Sequence of protein 2:
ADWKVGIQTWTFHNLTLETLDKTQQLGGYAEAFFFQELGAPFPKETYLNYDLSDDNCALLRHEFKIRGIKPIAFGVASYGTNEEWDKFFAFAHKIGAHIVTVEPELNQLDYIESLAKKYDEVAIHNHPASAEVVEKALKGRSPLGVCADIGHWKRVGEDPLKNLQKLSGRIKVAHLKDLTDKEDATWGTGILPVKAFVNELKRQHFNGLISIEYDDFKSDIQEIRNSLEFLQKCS

Interface contacts:
Residue V97 in protein 2 contacts residue A214 in protein 1 (closest heavy-atom distance 3.0 Å).
Residue E124 in protein 2 contacts residue V184 in protein 1 (closest heavy-atom distance 3.4 Å).
Residue S99 in protein 2 is in contact with residue R183 in protein 1 (closest heavy-atom distance 3.4 Å).
Residue Q57 in protein 2 contacts residue E212 in protein 1 (closest heavy-atom distance 4.1 Å).
Residue E105 in protein 2 interacts with residue G219 in protein 1 (closest heavy-atom distance 3.5 Å).
Residue E124 in protein 2 contacts residue R183 in protein 1 (closest heavy-atom distance 3.4 Å).
Residue N70 in protein 2 is in contact with residue G219 in protein 1 (closest heavy-atom distance 2.8 Å).
Residue Y71 in protein 2 interacts with residue G219 in protein 1 (closest heavy-atom distance 3.1 Å).
Residue F54 in protein 2 is in contact with residue W216 in protein 1 (closest heavy-atom distance 3.5 Å).
Residue Q129 in protein 2 contacts residue V184 in protein 1 (closest heavy-atom distance 3.8 Å).
Residue F56 in protein 2 is in contact with residue P222 in protein 1 (closest heavy-atom distance 3.7 Å).
Residue F246 in protein 2 is in contact with residue F246 in protein 1 (closest heavy-atom distance 3.7 Å).
Residue E126 in protein 2 interacts with residue G185 in protein 1 (closest heavy-atom distance 3.4 Å).
Residue G96 in protein 2 contacts residue A214 in protein 1 (closest heavy-atom distance 3.8 Å).
Residue G101 in protein 2 is in contact with residue V184 in protein 1 (closest heavy-atom distance 3.7 Å).
Residue V97 in protein 2 contacts residue W216 in protein 1 (closest heavy-atom distance 3.0 Å).
Residue H32 in protein 2 contacts residue E212 in protein 1 (closest heavy-atom distance 3.1 Å).
Residue F56 in protein 2 is in contact with residue T218 in protein 1 (closest heavy-atom distance 3.4 Å).
Residue W29 in protein 2 contacts residue A214 in protein 1 (closest heavy-atom distance 3.6 Å).
Residue S99 in protein 2 is in contact with residue V184 in protein 1 (closest heavy-atom distance 3.0 Å).
Residue F56 in protein 2 is in contact with residue L221 in protein 1 (closest heavy-atom distance 3.7 Å).
Residue W29 in protein 2 contacts residue E212 in protein 1 (closest heavy-atom distance 3.5 Å).
Residue F54 in protein 2 contacts residue D213 in protein 1 (closest heavy-atom distance 3.9 Å).
Residue E124 in protein 2 interacts with residue E186 in protein 1 (closest heavy-atom distance 4.1 Å).
Residue Y100 in protein 2 interacts with residue T218 in protein 1 (closest heavy-atom distance 3.5 Å).
Residue G101 in protein 2 interacts with residue G217 in protein 1 (closest heavy-atom distance 4.3 Å).
Residue F56 in protein 2 contacts residue W216 in protein 1 (closest heavy-atom distance 3.9 Å).
Residue P150 in protein 2 is in contact with residue R183 in protein 1 (closest heavy-atom distance 3.4 Å).
Residue H149 in protein 2 contacts residue E186 in protein 1 (closest heavy-atom distance 3.0 Å).
Residue F56 in protein 2 contacts residue I220 in protein 1 (closest heavy-atom distance 3.2 Å).
Residue W29 in protein 2 contacts residue D213 in protein 1 (closest heavy-atom distance 3.5 Å).
Residue G96 in protein 2 contacts residue W216 in protein 1 (closest heavy-atom distance 3.2 Å).
Residue Y100 in protein 2 interacts with residue G219 in protein 1 (closest heavy-atom distance 4.2 Å).
Residue S99 in protein 2 contacts residue W216 in protein 1 (closest heavy-atom distance 2.7 Å).
Residue A53 in protein 2 is in contact with residue W216 in protein 1 (closest heavy-atom distance 3.9 Å).
Residue D244 in protein 2 interacts with residue K247 in protein 1 (closest heavy-atom distance 2.7 Å).
Residue N33 in protein 2 interacts with residue E252 in protein 1 (closest heavy-atom distance 3.7 Å).
Residue E66 in protein 2 interacts with residue K210 in protein 1 (closest heavy-atom distance 4.3 Å).
Residue F55 in protein 2 is in contact with residue W216 in protein 1 (closest heavy-atom distance 3.4 Å).
Residue E124 in protein 2 is in contact with residue T215 in protein 1 (closest heavy-atom distance 4.2 Å).
Residue F246 in protein 2 contacts residue K247 in protein 1 (closest heavy-atom distance 3.3 Å).
Residue S99 in protein 2 interacts with residue T215 in protein 1 (closest heavy-atom distance 3.8 Å).
Residue Y100 in protein 2 interacts with residue G217 in protein 1 (closest heavy-atom distance 3.8 Å).
Residue Y100 in protein 2 is in contact with residue W216 in protein 1 (closest heavy-atom distance 2.9 Å).
Residue A98 in protein 2 contacts residue W216 in protein 1 (closest heavy-atom distance 3.6 Å).
Residue F56 in protein 2 interacts with residue E212 in protein 1 (closest heavy-atom distance 3.5 Å).
Residue E105 in protein 2 interacts with residue G217 in protein 1 (closest heavy-atom distance 4.1 Å).
Residue F54 in protein 2 contacts residue E212 in protein 1 (closest heavy-atom distance 3.8 Å).
Residue F54 in protein 2 contacts residue A214 in protein 1 (closest heavy-atom distance 4.3 Å).
Residue F56 in protein 2 contacts residue G219 in protein 1 (closest heavy-atom distance 3.9 Å).
Residue Y68 in protein 2 is in contact with residue L221 in protein 1 (closest heavy-atom distance 3.9 Å).
Residue Y100 in protein 2 interacts with residue V184 in protein 1 (closest heavy-atom distance 3.4 Å).
Residue W29 in protein 2 is in contact with residue T208 in protein 1 (closest heavy-atom distance 4.2 Å).
Residue P125 in protein 2 contacts residue V184 in protein 1 (closest heavy-atom distance 4.0 Å).
Residue E126 in protein 2 contacts residue V184 in protein 1 (closest heavy-atom distance 3.8 Å).
Residue F109 in protein 2 is in contact with residue W216 in protein 1 (closest heavy-atom distance 4.0 Å).
Residue V97 in protein 2 is in contact with residue T215 in protein 1 (closest heavy-atom distance 3.2 Å).
Residue S99 in protein 2 is in contact with residue G217 in protein 1 (closest heavy-atom distance 3.3 Å).
Residue E105 in protein 2 is in contact with residue T218 in protein 1 (closest heavy-atom distance 4.3 Å).
Residue K247 in protein 2 contacts residue K247 in protein 1 (closest heavy-atom distance 4.3 Å).

Sequence of protein 1:
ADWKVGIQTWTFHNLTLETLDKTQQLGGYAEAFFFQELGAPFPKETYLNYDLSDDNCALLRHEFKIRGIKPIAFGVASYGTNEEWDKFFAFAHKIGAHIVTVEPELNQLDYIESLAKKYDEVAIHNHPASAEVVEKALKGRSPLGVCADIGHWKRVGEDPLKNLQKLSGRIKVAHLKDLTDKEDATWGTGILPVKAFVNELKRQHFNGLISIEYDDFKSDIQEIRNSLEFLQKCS

These two protein chains interact to form a complex.